Interface contacts:
Residue E204 in the second protein interacts with residue E348 in the first protein (closest heavy-atom distance 3.3 Å).
Residue P161 in the second protein contacts residue M320 in the first protein (closest heavy-atom distance 3.4 Å).
Residue N326 in the second protein is in contact with residue A385 in the first protein (closest heavy-atom distance 3.6 Å).
Residue W330 in the second protein interacts with residue C211 in the first protein (closest heavy-atom distance 3.0 Å).
Residue W330 in the second protein is in contact with residue L212 in the first protein (closest heavy-atom distance 3.7 Å).
Residue I214 in the second protein interacts with residue T328 in the first protein (closest heavy-atom distance 3.5 Å).
Residue A331 in the second protein is in contact with residue S219 in the first protein (closest heavy-atom distance 3.4 Å).
Residue G329 in the second protein is in contact with residue E218 in the first protein (closest heavy-atom distance 3.2 Å).
Residue T328 in the second protein contacts residue E218 in the first protein (closest heavy-atom distance 2.8 Å).
Residue I214 in the second protein interacts with residue G329 in the first protein (closest heavy-atom distance 3.7 Å).
Residue W330 in the second protein interacts with residue I207 in the first protein (closest heavy-atom distance 3.8 Å).
Residue P160 in the second protein interacts with residue L321 in the first protein (closest heavy-atom distance 3.3 Å).
Residue G215 in the second protein interacts with residue W330 in the first protein (closest heavy-atom distance 3.6 Å).
Residue G215 in the second protein contacts residue G329 in the first protein (closest heavy-atom distance 3.9 Å).
Residue P160 in the second protein is in contact with residue K319 in the first protein (closest heavy-atom distance 3.4 Å).
Residue M293 in the second protein is in contact with residue Q294 in the first protein (closest heavy-atom distance 3.5 Å).
Residue V158 in the second protein contacts residue Y332 in the first protein (closest heavy-atom distance 3.9 Å).
Residue I207 in the second protein is in contact with residue L321 in the first protein (closest heavy-atom distance 3.6 Å).
Residue G215 in the second protein is in contact with residue A331 in the first protein (closest heavy-atom distance 4.0 Å).
Residue I149 in the second protein contacts residue Y332 in the first protein (closest heavy-atom distance 3.5 Å).
Residue M293 in the second protein interacts with residue L290 in the first protein (closest heavy-atom distance 3.6 Å).
Residue K205 in the second protein is in contact with residue W330 in the first protein (closest heavy-atom distance 3.7 Å).
Residue Q294 in the second protein interacts with residue M293 in the first protein (closest heavy-atom distance 3.3 Å).
Residue K205 in the second protein is in contact with residue R323 in the first protein (closest heavy-atom distance 3.2 Å).
Residue Y332 in the second protein interacts with residue I152 in the first protein (closest heavy-atom distance 3.8 Å).
Residue T162 in the second protein contacts residue K319 in the first protein (closest heavy-atom distance 3.2 Å).
Residue M327 in the second protein interacts with residue E218 in the first protein (closest heavy-atom distance 3.3 Å).
Residue L290 in the second protein contacts residue M293 in the first protein (closest heavy-atom distance 3.5 Å).
Residue K205 in the second protein is in contact with residue P308 in the first protein (closest heavy-atom distance 3.2 Å).
Residue G329 in the second protein contacts residue C211 in the first protein (closest heavy-atom distance 3.2 Å).
Residue L159 in the second protein interacts with residue Y332 in the first protein (closest heavy-atom distance 2.8 Å).
Residue V158 in the second protein is in contact with residue L321 in the first protein (closest heavy-atom distance 4.0 Å).
Residue E204 in the second protein contacts residue R309 in the first protein (closest heavy-atom distance 3.7 Å).
Residue P161 in the second protein contacts residue K319 in the first protein (closest heavy-atom distance 3.4 Å).
Residue I207 in the second protein contacts residue W330 in the first protein (closest heavy-atom distance 3.5 Å).
Residue E218 in the second protein contacts residue G329 in the first protein (closest heavy-atom distance 3.1 Å).
Residue I207 in the second protein interacts with residue P308 in the first protein (closest heavy-atom distance 3.6 Å).
Residue G329 in the second protein interacts with residue G215 in the first protein (closest heavy-atom distance 3.9 Å).
Residue E218 in the second protein interacts with residue T328 in the first protein (closest heavy-atom distance 2.8 Å).
Residue Y332 in the second protein interacts with residue I149 in the first protein (closest heavy-atom distance 3.7 Å).
Residue E204 in the second protein interacts with residue P308 in the first protein (closest heavy-atom distance 3.0 Å).
Residue W330 in the second protein is in contact with residue G215 in the first protein (closest heavy-atom distance 3.5 Å).
Residue G329 in the second protein is in contact with residue I214 in the first protein (closest heavy-atom distance 3.8 Å).
Residue C211 in the second protein is in contact with residue W330 in the first protein (closest heavy-atom distance 3.1 Å).
Residue C211 in the second protein interacts with residue G329 in the first protein (closest heavy-atom distance 3.3 Å).
Residue P308 in the second protein interacts with residue I207 in the first protein (closest heavy-atom distance 3.9 Å).
Residue L290 in the second protein contacts residue Y289 in the first protein (closest heavy-atom distance 3.4 Å).
Residue L212 in the second protein is in contact with residue W330 in the first protein (closest heavy-atom distance 3.6 Å).
Residue P160 in the second protein contacts residue M320 in the first protein (closest heavy-atom distance 3.4 Å).
Residue Y289 in the second protein is in contact with residue L290 in the first protein (closest heavy-atom distance 3.6 Å).
Residue E218 in the second protein contacts residue M327 in the first protein (closest heavy-atom distance 3.5 Å).
Residue S219 in the second protein is in contact with residue A331 in the first protein (closest heavy-atom distance 3.7 Å).
Residue I152 in the second protein is in contact with residue Y332 in the first protein (closest heavy-atom distance 3.2 Å).
Residue A385 in the second protein interacts with residue N326 in the first protein (closest heavy-atom distance 3.7 Å).
Residue K205 in the second protein is in contact with residue E306 in the first protein (closest heavy-atom distance 3.7 Å).
Residue P160 in the second protein interacts with residue Y332 in the first protein (closest heavy-atom distance 3.6 Å).
Residue A331 in the second protein is in contact with residue G215 in the first protein (closest heavy-atom distance 4.0 Å).
Residue N326 in the second protein contacts residue E218 in the first protein (closest heavy-atom distance 3.6 Å).
Residue E218 in the second protein contacts residue N326 in the first protein (closest heavy-atom distance 4.0 Å).
Residue L321 in the second protein contacts residue I207 in the first protein (closest heavy-atom distance 3.8 Å).

The following describes two proteins that form a bound complex.

Sequence of the second protein:
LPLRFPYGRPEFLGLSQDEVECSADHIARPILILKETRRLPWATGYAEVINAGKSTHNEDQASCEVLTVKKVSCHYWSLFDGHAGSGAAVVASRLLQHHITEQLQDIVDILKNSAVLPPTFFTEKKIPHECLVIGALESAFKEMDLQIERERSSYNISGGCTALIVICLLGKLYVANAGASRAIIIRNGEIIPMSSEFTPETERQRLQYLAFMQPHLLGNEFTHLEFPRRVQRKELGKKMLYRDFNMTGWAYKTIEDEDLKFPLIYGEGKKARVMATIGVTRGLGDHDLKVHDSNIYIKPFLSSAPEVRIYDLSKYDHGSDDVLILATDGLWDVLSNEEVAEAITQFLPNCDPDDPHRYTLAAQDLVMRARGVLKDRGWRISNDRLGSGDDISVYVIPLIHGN

Sequence of the first protein:
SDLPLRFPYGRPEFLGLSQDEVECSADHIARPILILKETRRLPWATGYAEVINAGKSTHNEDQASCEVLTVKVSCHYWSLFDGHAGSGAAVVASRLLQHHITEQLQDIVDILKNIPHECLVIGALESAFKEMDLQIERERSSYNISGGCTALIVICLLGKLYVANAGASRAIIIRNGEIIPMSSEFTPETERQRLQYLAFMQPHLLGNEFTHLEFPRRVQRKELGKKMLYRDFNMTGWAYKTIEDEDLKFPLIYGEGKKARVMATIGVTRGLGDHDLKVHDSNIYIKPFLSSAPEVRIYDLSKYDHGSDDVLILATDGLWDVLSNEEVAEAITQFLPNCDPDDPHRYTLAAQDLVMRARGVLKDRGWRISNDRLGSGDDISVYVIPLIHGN